Sequence of the first protein:
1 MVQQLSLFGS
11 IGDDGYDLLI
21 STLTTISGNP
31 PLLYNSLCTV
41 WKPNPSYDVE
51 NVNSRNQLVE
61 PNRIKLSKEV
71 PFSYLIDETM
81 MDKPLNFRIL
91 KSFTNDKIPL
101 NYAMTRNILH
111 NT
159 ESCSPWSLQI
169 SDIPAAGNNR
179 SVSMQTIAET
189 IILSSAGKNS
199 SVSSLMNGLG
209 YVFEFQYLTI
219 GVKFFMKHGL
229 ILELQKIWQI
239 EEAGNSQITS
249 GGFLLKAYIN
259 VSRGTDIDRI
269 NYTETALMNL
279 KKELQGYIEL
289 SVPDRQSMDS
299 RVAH

The following describes two proteins that form a bound complex.

Interface contacts:
Residue E26 in the second protein interacts with residue Q294 in the first protein (closest heavy-atom distance 3.4 Å).
Residue E26 in the second protein contacts residue R293 in the first protein (closest heavy-atom distance 3.8 Å).
Residue C27 in the second protein contacts residue Q294 in the first protein (closest heavy-atom distance 3.4 Å).
Residue E26 in the second protein interacts with residue N176 in the first protein (closest heavy-atom distance 5.0 Å).
Residue E26 in the second protein contacts residue A174 in the first protein (closest heavy-atom distance 3.3 Å).

Sequence of the second protein:
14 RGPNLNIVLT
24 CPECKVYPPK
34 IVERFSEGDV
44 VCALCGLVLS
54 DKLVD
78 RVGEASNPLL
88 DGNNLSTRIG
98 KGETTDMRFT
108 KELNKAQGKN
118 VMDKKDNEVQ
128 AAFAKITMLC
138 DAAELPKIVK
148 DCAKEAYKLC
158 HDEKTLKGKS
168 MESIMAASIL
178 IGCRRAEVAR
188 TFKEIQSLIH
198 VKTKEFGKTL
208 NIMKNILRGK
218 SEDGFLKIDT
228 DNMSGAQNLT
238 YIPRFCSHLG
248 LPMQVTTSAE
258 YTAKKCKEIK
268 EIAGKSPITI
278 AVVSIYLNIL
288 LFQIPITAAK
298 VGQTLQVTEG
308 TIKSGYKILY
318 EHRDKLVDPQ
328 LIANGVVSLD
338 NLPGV